Sequence of the first protein:
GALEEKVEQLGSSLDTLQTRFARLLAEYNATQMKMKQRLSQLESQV

Residue-level contacts at the interface:
Residue F21 in the first protein contacts residue F21 in the second protein (closest heavy-atom distance 3.6 Å).
Residue L39 in the first protein contacts residue L39 in the second protein (closest heavy-atom distance 3.7 Å).
Residue K6 in the first protein contacts residue G11 in the second protein (closest heavy-atom distance 4.6 Å).
Residue V7 in the first protein is in contact with residue V7 in the second protein (closest heavy-atom distance 3.8 Å).
Residue L24 in the first protein interacts with residue L24 in the second protein (closest heavy-atom distance 4.0 Å).
Residue M35 in the first protein is in contact with residue L39 in the second protein (closest heavy-atom distance 3.6 Å).
Residue M35 in the first protein is in contact with residue K36 in the second protein (closest heavy-atom distance 4.3 Å).
Residue L42 in the first protein is in contact with residue E43 in the second protein (closest heavy-atom distance 4.0 Å).
Residue S13 in the first protein interacts with residue L14 in the second protein (closest heavy-atom distance 3.7 Å).
Residue T31 in the first protein is in contact with residue Y28 in the second protein (closest heavy-atom distance 2.7 Å).
Residue R38 in the first protein interacts with residue K36 in the second protein (closest heavy-atom distance 3.6 Å).
Residue M35 in the first protein is in contact with residue Q32 in the second protein (closest heavy-atom distance 3.0 Å).
Residue Q45 in the first protein interacts with residue V46 in the second protein (closest heavy-atom distance 3.5 Å).
Residue L24 in the first protein is in contact with residue F21 in the second protein (closest heavy-atom distance 3.6 Å).
Residue T31 in the first protein is in contact with residue Q32 in the second protein (closest heavy-atom distance 3.5 Å).
Residue L10 in the first protein is in contact with residue L14 in the second protein (closest heavy-atom distance 3.8 Å).
Residue M35 in the first protein is in contact with residue M35 in the second protein (closest heavy-atom distance 4.4 Å).
Residue R38 in the first protein contacts residue S40 in the second protein (closest heavy-atom distance 3.7 Å).
Residue L17 in the first protein is in contact with residue F21 in the second protein (closest heavy-atom distance 3.8 Å).
Residue R38 in the first protein is in contact with residue E43 in the second protein (closest heavy-atom distance 2.9 Å).
Residue L3 in the first protein interacts with residue L3 in the second protein (closest heavy-atom distance 3.5 Å).
Residue R20 in the first protein is in contact with residue F21 in the second protein (closest heavy-atom distance 3.3 Å).
Residue L10 in the first protein interacts with residue V7 in the second protein (closest heavy-atom distance 3.8 Å).
Residue L42 in the first protein interacts with residue L39 in the second protein (closest heavy-atom distance 3.9 Å).
Residue L10 in the first protein interacts with residue G11 in the second protein (closest heavy-atom distance 3.6 Å).
Residue L17 in the first protein is in contact with residue Q18 in the second protein (closest heavy-atom distance 4.0 Å).
Residue L3 in the first protein contacts residue V7 in the second protein (closest heavy-atom distance 3.9 Å).
Residue E27 in the first protein is in contact with residue N29 in the second protein (closest heavy-atom distance 4.9 Å).
Residue L42 in the first protein interacts with residue V46 in the second protein (closest heavy-atom distance 3.9 Å).
Residue S13 in the first protein interacts with residue Q18 in the second protein (closest heavy-atom distance 3.6 Å).
Residue L10 in the first protein interacts with residue L10 in the second protein (closest heavy-atom distance 3.8 Å).
Residue K6 in the first protein interacts with residue V7 in the second protein (closest heavy-atom distance 3.7 Å).
Residue V46 in the first protein contacts residue V46 in the second protein (closest heavy-atom distance 4.5 Å).
Residue L14 in the first protein contacts residue L14 in the second protein (closest heavy-atom distance 4.0 Å).
Residue R20 in the first protein is in contact with residue L25 in the second protein (closest heavy-atom distance 3.1 Å).
Residue L24 in the first protein contacts residue L25 in the second protein (closest heavy-atom distance 3.7 Å).
Residue L24 in the first protein interacts with residue Y28 in the second protein (closest heavy-atom distance 3.6 Å).
Residue L17 in the first protein contacts residue L17 in the second protein (closest heavy-atom distance 3.6 Å).
Residue Y28 in the first protein is in contact with residue Y28 in the second protein (closest heavy-atom distance 3.6 Å).
Residue L17 in the first protein is in contact with residue L14 in the second protein (closest heavy-atom distance 3.8 Å).
Residue L3 in the first protein contacts residue E4 in the second protein (closest heavy-atom distance 4.1 Å).
Residue L42 in the first protein contacts residue L42 in the second protein (closest heavy-atom distance 3.9 Å).
Residue R38 in the first protein interacts with residue L39 in the second protein (closest heavy-atom distance 3.6 Å).
Residue E27 in the first protein interacts with residue Y28 in the second protein (closest heavy-atom distance 3.4 Å).
Residue K6 in the first protein interacts with residue E8 in the second protein (closest heavy-atom distance 2.6 Å).

The following describes two proteins that form a bound complex.

Sequence of the second protein:
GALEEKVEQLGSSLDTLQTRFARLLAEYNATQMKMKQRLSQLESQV